Sequence of protein 2:
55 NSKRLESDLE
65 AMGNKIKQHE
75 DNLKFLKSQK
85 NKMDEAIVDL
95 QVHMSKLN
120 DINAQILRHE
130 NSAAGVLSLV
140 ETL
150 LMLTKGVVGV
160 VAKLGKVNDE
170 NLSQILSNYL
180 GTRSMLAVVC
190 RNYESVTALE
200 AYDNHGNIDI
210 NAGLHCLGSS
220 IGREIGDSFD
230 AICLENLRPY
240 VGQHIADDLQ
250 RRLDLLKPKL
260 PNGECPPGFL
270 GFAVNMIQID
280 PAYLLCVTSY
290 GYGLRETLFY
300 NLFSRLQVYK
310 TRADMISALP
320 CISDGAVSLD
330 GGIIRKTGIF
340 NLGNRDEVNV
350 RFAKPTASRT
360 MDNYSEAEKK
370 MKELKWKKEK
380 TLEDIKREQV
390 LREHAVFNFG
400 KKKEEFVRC

This data describes a binding interaction between two proteins.

Sequence of protein 1:
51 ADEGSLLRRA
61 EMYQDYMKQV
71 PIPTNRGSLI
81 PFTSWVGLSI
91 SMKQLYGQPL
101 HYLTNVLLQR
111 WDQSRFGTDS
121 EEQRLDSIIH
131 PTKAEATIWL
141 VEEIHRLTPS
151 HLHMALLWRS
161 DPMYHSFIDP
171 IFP

Residue-level contacts at the interface:
Residue R386 in protein 2 interacts with residue Y63 in protein 1 (closest heavy-atom distance 4.2 Å).
Residue Y289 in protein 2 is in contact with residue P170 in protein 1 (closest heavy-atom distance 3.6 Å).
Residue G241 in protein 2 contacts residue Q109 in protein 1 (closest heavy-atom distance 4.5 Å).
Residue Y291 in protein 2 interacts with residue S166 in protein 1 (closest heavy-atom distance 4.5 Å).
Residue N76 in protein 2 interacts with residue M62 in protein 1 (closest heavy-atom distance 4.0 Å).
Residue F79 in protein 2 contacts residue S55 in protein 1 (closest heavy-atom distance 4.2 Å).
Residue L80 in protein 2 is in contact with residue M62 in protein 1 (closest heavy-atom distance 3.6 Å).
Residue G241 in protein 2 interacts with residue Q113 in protein 1 (closest heavy-atom distance 3.5 Å).
Residue R386 in protein 2 is in contact with residue I168 in protein 1 (closest heavy-atom distance 3.4 Å).
Residue R237 in protein 2 interacts with residue G87 in protein 1 (closest heavy-atom distance 3.8 Å).
Residue Y289 in protein 2 interacts with residue H165 in protein 1 (closest heavy-atom distance 4.5 Å).
Residue Q83 in protein 2 contacts residue S55 in protein 1 (closest heavy-atom distance 4.2 Å).
Residue Q83 in protein 2 interacts with residue R59 in protein 1 (closest heavy-atom distance 2.3 Å).
Residue R304 in protein 2 is in contact with residue E121 in protein 1 (closest heavy-atom distance 4.3 Å).
Residue R386 in protein 2 is in contact with residue Y66 in protein 1 (closest heavy-atom distance 3.4 Å).
Residue K379 in protein 2 contacts residue P170 in protein 1 (closest heavy-atom distance 3.5 Å).
Residue Y289 in protein 2 interacts with residue D169 in protein 1 (closest heavy-atom distance 3.6 Å).
Residue V240 in protein 2 interacts with residue Q109 in protein 1 (closest heavy-atom distance 4.2 Å).
Residue L80 in protein 2 interacts with residue R59 in protein 1 (closest heavy-atom distance 3.8 Å).
Residue G241 in protein 2 is in contact with residue F116 in protein 1 (closest heavy-atom distance 3.6 Å).
Residue Y289 in protein 2 contacts residue I168 in protein 1 (closest heavy-atom distance 4.5 Å).
Residue W375 in protein 2 is in contact with residue M163 in protein 1 (closest heavy-atom distance 3.7 Å).
Residue Y289 in protein 2 contacts residue S166 in protein 1 (closest heavy-atom distance 3.0 Å).
Residue K379 in protein 2 interacts with residue I168 in protein 1 (closest heavy-atom distance 4.4 Å).
Residue V240 in protein 2 contacts residue D112 in protein 1 (closest heavy-atom distance 2.7 Å).
Residue T380 in protein 2 is in contact with residue R59 in protein 1 (closest heavy-atom distance 4.1 Å).
Residue Y239 in protein 2 is in contact with residue F116 in protein 1 (closest heavy-atom distance 4.3 Å).
Residue F79 in protein 2 is in contact with residue R58 in protein 1 (closest heavy-atom distance 3.6 Å).
Residue V240 in protein 2 is in contact with residue V86 in protein 1 (closest heavy-atom distance 4.0 Å).
Residue E382 in protein 2 contacts residue P170 in protein 1 (closest heavy-atom distance 3.3 Å).
Residue K379 in protein 2 contacts residue H165 in protein 1 (closest heavy-atom distance 3.6 Å).
Residue V240 in protein 2 is in contact with residue Q113 in protein 1 (closest heavy-atom distance 4.1 Å).
Residue P238 in protein 2 is in contact with residue I90 in protein 1 (closest heavy-atom distance 3.9 Å).
Residue L255 in protein 2 is in contact with residue G117 in protein 1 (closest heavy-atom distance 3.6 Å).
Residue L284 in protein 2 is in contact with residue M163 in protein 1 (closest heavy-atom distance 4.1 Å).
Residue H393 in protein 2 contacts residue Q69 in protein 1 (closest heavy-atom distance 3.6 Å).
Residue N76 in protein 2 contacts residue R58 in protein 1 (closest heavy-atom distance 2.6 Å).
Residue W375 in protein 2 is in contact with residue H165 in protein 1 (closest heavy-atom distance 3.5 Å).
Residue L390 in protein 2 is in contact with residue D65 in protein 1 (closest heavy-atom distance 4.2 Å).
Residue V240 in protein 2 contacts residue S84 in protein 1 (closest heavy-atom distance 4.6 Å).
Residue V240 in protein 2 is in contact with residue F116 in protein 1 (closest heavy-atom distance 3.1 Å).
Residue Y289 in protein 2 is in contact with residue K93 in protein 1 (closest heavy-atom distance 3.5 Å).
Residue Q242 in protein 2 contacts residue Q113 in protein 1 (closest heavy-atom distance 2.7 Å).
Residue F79 in protein 2 contacts residue R59 in protein 1 (closest heavy-atom distance 4.6 Å).
Residue G290 in protein 2 is in contact with residue M163 in protein 1 (closest heavy-atom distance 3.3 Å).
Residue L390 in protein 2 interacts with residue M62 in protein 1 (closest heavy-atom distance 4.2 Å).
Residue V389 in protein 2 interacts with residue Y66 in protein 1 (closest heavy-atom distance 4.3 Å).
Residue P238 in protein 2 contacts residue V86 in protein 1 (closest heavy-atom distance 4.5 Å).
Residue R304 in protein 2 is in contact with residue F116 in protein 1 (closest heavy-atom distance 3.8 Å).
Residue R237 in protein 2 interacts with residue I90 in protein 1 (closest heavy-atom distance 3.7 Å).
Residue L390 in protein 2 interacts with residue Q69 in protein 1 (closest heavy-atom distance 4.0 Å).
Residue L390 in protein 2 contacts residue Y66 in protein 1 (closest heavy-atom distance 3.9 Å).
Residue D383 in protein 2 contacts residue M62 in protein 1 (closest heavy-atom distance 3.6 Å).
Residue R386 in protein 2 is in contact with residue D169 in protein 1 (closest heavy-atom distance 3.6 Å).
Residue K385 in protein 2 contacts residue F172 in protein 1 (closest heavy-atom distance 4.2 Å).
Residue E387 in protein 2 interacts with residue M62 in protein 1 (closest heavy-atom distance 3.3 Å).
Residue D383 in protein 2 contacts residue R59 in protein 1 (closest heavy-atom distance 4.6 Å).
Residue N235 in protein 2 interacts with residue Q94 in protein 1 (closest heavy-atom distance 4.0 Å).
Residue C285 in protein 2 is in contact with residue M163 in protein 1 (closest heavy-atom distance 4.3 Å).
Residue W375 in protein 2 contacts residue S166 in protein 1 (closest heavy-atom distance 4.4 Å).